Sequence of protein 1:
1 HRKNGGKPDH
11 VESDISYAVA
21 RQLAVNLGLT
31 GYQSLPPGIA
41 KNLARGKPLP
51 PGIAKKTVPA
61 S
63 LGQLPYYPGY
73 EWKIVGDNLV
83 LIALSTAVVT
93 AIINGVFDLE

Sequence of protein 2:
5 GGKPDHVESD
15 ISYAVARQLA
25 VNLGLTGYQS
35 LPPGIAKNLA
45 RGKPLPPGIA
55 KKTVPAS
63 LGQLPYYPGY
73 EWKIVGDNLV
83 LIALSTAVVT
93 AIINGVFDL

Contacts between the two chains:
Residue K7 in protein 1 contacts residue Y69 in protein 2 (closest heavy-atom distance 4.0 Å).
Residue I94 in protein 1 is in contact with residue E12 in protein 2 (closest heavy-atom distance 4.0 Å).
Residue N4 in protein 1 interacts with residue Y68 in protein 2 (closest heavy-atom distance 3.4 Å).
Residue R2 in protein 1 contacts residue E73 in protein 2 (closest heavy-atom distance 2.8 Å).
Residue Y69 in protein 1 contacts residue G6 in protein 2 (closest heavy-atom distance 3.6 Å).
Residue P67 in protein 1 contacts residue I15 in protein 2 (closest heavy-atom distance 3.6 Å).
Residue S16 in protein 1 interacts with residue I15 in protein 2 (closest heavy-atom distance 3.5 Å).
Residue G5 in protein 1 interacts with residue Y68 in protein 2 (closest heavy-atom distance 2.7 Å).
Residue E12 in protein 1 interacts with residue E12 in protein 2 (closest heavy-atom distance 3.8 Å).
Residue W74 in protein 1 interacts with residue I15 in protein 2 (closest heavy-atom distance 4.2 Å).
Residue S16 in protein 1 contacts residue S16 in protein 2 (closest heavy-atom distance 4.2 Å).
Residue P8 in protein 1 contacts residue Y69 in protein 2 (closest heavy-atom distance 3.7 Å).
Residue Y72 in protein 1 contacts residue P8 in protein 2 (closest heavy-atom distance 3.6 Å).
Residue R2 in protein 1 contacts residue W74 in protein 2 (closest heavy-atom distance 3.6 Å).
Residue S13 in protein 1 is in contact with residue E12 in protein 2 (closest heavy-atom distance 2.1 Å).
Residue L83 in protein 1 interacts with residue V11 in protein 2 (closest heavy-atom distance 4.0 Å).
Residue V11 in protein 1 interacts with residue L83 in protein 2 (closest heavy-atom distance 3.9 Å).
Residue R2 in protein 1 is in contact with residue Y68 in protein 2 (closest heavy-atom distance 3.6 Å).
Residue G5 in protein 1 interacts with residue Y69 in protein 2 (closest heavy-atom distance 3.7 Å).
Residue I15 in protein 1 is in contact with residue W74 in protein 2 (closest heavy-atom distance 4.2 Å).
Residue R2 in protein 1 is in contact with residue P67 in protein 2 (closest heavy-atom distance 3.0 Å).
Residue P8 in protein 1 contacts residue T92 in protein 2 (closest heavy-atom distance 3.8 Å).
Residue V11 in protein 1 contacts residue Y69 in protein 2 (closest heavy-atom distance 3.6 Å).
Residue Q22 in protein 1 contacts residue Q65 in protein 2 (closest heavy-atom distance 4.0 Å).
Residue R2 in protein 1 interacts with residue G64 in protein 2 (closest heavy-atom distance 3.6 Å).
Residue R2 in protein 1 is in contact with residue L63 in protein 2 (closest heavy-atom distance 3.1 Å).
Residue V11 in protein 1 is in contact with residue A93 in protein 2 (closest heavy-atom distance 4.3 Å).
Residue G6 in protein 1 is in contact with residue Y69 in protein 2 (closest heavy-atom distance 3.4 Å).
Residue V11 in protein 1 interacts with residue W74 in protein 2 (closest heavy-atom distance 3.7 Å).
Residue I15 in protein 1 contacts residue P67 in protein 2 (closest heavy-atom distance 3.7 Å).
Residue G6 in protein 1 is in contact with residue P70 in protein 2 (closest heavy-atom distance 3.5 Å).
Residue R2 in protein 1 contacts residue L66 in protein 2 (closest heavy-atom distance 3.2 Å).
Residue D14 in protein 1 contacts residue Y69 in protein 2 (closest heavy-atom distance 2.6 Å).
Residue Y69 in protein 1 is in contact with residue D14 in protein 2 (closest heavy-atom distance 2.6 Å).
Residue K3 in protein 1 is in contact with residue Y68 in protein 2 (closest heavy-atom distance 3.0 Å).
Residue P8 in protein 1 is in contact with residue Y72 in protein 2 (closest heavy-atom distance 3.4 Å).
Residue Y69 in protein 1 contacts residue V11 in protein 2 (closest heavy-atom distance 3.5 Å).
Residue S16 in protein 1 is in contact with residue E12 in protein 2 (closest heavy-atom distance 3.4 Å).
Residue I95 in protein 1 is in contact with residue I15 in protein 2 (closest heavy-atom distance 3.9 Å).
Residue A93 in protein 1 is in contact with residue V11 in protein 2 (closest heavy-atom distance 3.9 Å).
Residue Q65 in protein 1 contacts residue Q22 in protein 2 (closest heavy-atom distance 4.2 Å).
Residue G6 in protein 1 is in contact with residue Y68 in protein 2 (closest heavy-atom distance 4.1 Å).
Residue V19 in protein 1 interacts with residue I15 in protein 2 (closest heavy-atom distance 3.6 Å).
Residue T92 in protein 1 is in contact with residue P8 in protein 2 (closest heavy-atom distance 3.8 Å).
Residue E12 in protein 1 contacts residue S16 in protein 2 (closest heavy-atom distance 3.4 Å).
Residue L83 in protein 1 interacts with residue P8 in protein 2 (closest heavy-atom distance 3.9 Å).
Residue K3 in protein 1 contacts residue P67 in protein 2 (closest heavy-atom distance 3.9 Å).
Residue P70 in protein 1 interacts with residue G6 in protein 2 (closest heavy-atom distance 3.6 Å).
Residue P8 in protein 1 interacts with residue L83 in protein 2 (closest heavy-atom distance 3.7 Å).
Residue E12 in protein 1 is in contact with residue S13 in protein 2 (closest heavy-atom distance 4.3 Å).
Residue I15 in protein 1 is in contact with residue V19 in protein 2 (closest heavy-atom distance 4.0 Å).
Residue I15 in protein 1 contacts residue I95 in protein 2 (closest heavy-atom distance 3.9 Å).
Residue W74 in protein 1 is in contact with residue V11 in protein 2 (closest heavy-atom distance 3.8 Å).
Residue P67 in protein 1 interacts with residue D14 in protein 2 (closest heavy-atom distance 4.4 Å).
Residue E12 in protein 1 interacts with residue A93 in protein 2 (closest heavy-atom distance 4.2 Å).
Residue Y69 in protein 1 is in contact with residue K7 in protein 2 (closest heavy-atom distance 3.5 Å).
Residue N4 in protein 1 contacts residue P70 in protein 2 (closest heavy-atom distance 3.4 Å).
Residue V19 in protein 1 contacts residue V19 in protein 2 (closest heavy-atom distance 3.6 Å).
Residue I15 in protein 1 contacts residue S16 in protein 2 (closest heavy-atom distance 3.5 Å).
Residue Y69 in protein 1 contacts residue P8 in protein 2 (closest heavy-atom distance 3.4 Å).

This data describes a binding interaction between two proteins.